The following describes two proteins that form a bound complex.

Sequence of chain A:
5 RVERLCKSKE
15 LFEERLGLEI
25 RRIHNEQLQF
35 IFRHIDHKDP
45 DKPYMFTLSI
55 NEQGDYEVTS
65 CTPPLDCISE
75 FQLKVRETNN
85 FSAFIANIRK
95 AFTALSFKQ

Sequence of chain B:
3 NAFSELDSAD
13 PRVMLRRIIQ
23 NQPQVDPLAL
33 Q

Interface contacts:
Residue L52 in chain A is in contact with residue L17 in chain B (closest heavy-atom distance 4.0 Å).
Residue R26 in chain A interacts with residue Q26 in chain B (closest heavy-atom distance 3.2 Å).
Residue L32 in chain A is in contact with residue I21 in chain B (closest heavy-atom distance 3.6 Å).
Residue I27 in chain A interacts with residue Q26 in chain B (closest heavy-atom distance 3.9 Å).
Residue I27 in chain A contacts residue V27 in chain B (closest heavy-atom distance 3.4 Å).
Residue L32 in chain A contacts residue L17 in chain B (closest heavy-atom distance 3.5 Å).
Residue L32 in chain A is in contact with residue I20 in chain B (closest heavy-atom distance 3.7 Å).
Residue P47 in chain A contacts residue A31 in chain B (closest heavy-atom distance 4.5 Å).
Residue G58 in chain A interacts with residue R14 in chain B (closest heavy-atom distance 3.0 Å).
Residue P47 in chain A is in contact with residue L30 in chain B (closest heavy-atom distance 4.3 Å).
Residue R26 in chain A is in contact with residue P25 in chain B (closest heavy-atom distance 3.7 Å).
Residue I27 in chain A contacts residue P29 in chain B (closest heavy-atom distance 3.7 Å).
Residue Y60 in chain A is in contact with residue R14 in chain B (closest heavy-atom distance 3.5 Å).
Residue P47 in chain A is in contact with residue L32 in chain B (closest heavy-atom distance 3.4 Å).
Residue N83 in chain A contacts residue D12 in chain B (closest heavy-atom distance 2.7 Å).
Residue R25 in chain A contacts residue L30 in chain B (closest heavy-atom distance 4.3 Å).
Residue H28 in chain A contacts residue Q26 in chain B (closest heavy-atom distance 3.2 Å).
Residue E30 in chain A contacts residue I21 in chain B (closest heavy-atom distance 3.7 Å).
Residue H28 in chain A interacts with residue V27 in chain B (closest heavy-atom distance 4.4 Å).
Residue Q33 in chain A contacts residue P29 in chain B (closest heavy-atom distance 3.2 Å).
Residue M49 in chain A contacts residue L30 in chain B (closest heavy-atom distance 3.5 Å).
Residue I54 in chain A is in contact with residue R18 in chain B (closest heavy-atom distance 3.1 Å).
Residue N29 in chain A interacts with residue Q26 in chain B (closest heavy-atom distance 4.5 Å).
Residue F34 in chain A interacts with residue L17 in chain B (closest heavy-atom distance 4.0 Å).
Residue I54 in chain A interacts with residue L17 in chain B (closest heavy-atom distance 3.9 Å).
Residue E23 in chain A contacts residue L30 in chain B (closest heavy-atom distance 4.9 Å).
Residue Q33 in chain A contacts residue D28 in chain B (closest heavy-atom distance 4.7 Å).
Residue N83 in chain A interacts with residue R14 in chain B (closest heavy-atom distance 3.6 Å).
Residue R25 in chain A contacts residue P29 in chain B (closest heavy-atom distance 4.4 Å).
Residue Y60 in chain A contacts residue L17 in chain B (closest heavy-atom distance 3.9 Å).
Residue I27 in chain A contacts residue D28 in chain B (closest heavy-atom distance 4.0 Å).
Residue N83 in chain A contacts residue P13 in chain B (closest heavy-atom distance 3.8 Å).
Residue R26 in chain A contacts residue V27 in chain B (closest heavy-atom distance 2.9 Å).
Residue I54 in chain A is in contact with residue I21 in chain B (closest heavy-atom distance 4.6 Å).
Residue R26 in chain A contacts residue I20 in chain B (closest heavy-atom distance 4.0 Å).
Residue T66 in chain A is in contact with residue L32 in chain B (closest heavy-atom distance 3.6 Å).
Residue Q31 in chain A contacts residue I21 in chain B (closest heavy-atom distance 4.7 Å).
Residue I54 in chain A is in contact with residue R14 in chain B (closest heavy-atom distance 4.0 Å).
Residue R26 in chain A is in contact with residue I21 in chain B (closest heavy-atom distance 2.9 Å).
Residue I35 in chain A interacts with residue L30 in chain B (closest heavy-atom distance 3.8 Å).
Residue M49 in chain A interacts with residue L32 in chain B (closest heavy-atom distance 3.4 Å).
Residue D59 in chain A contacts residue R14 in chain B (closest heavy-atom distance 4.4 Å).
Residue P67 in chain A is in contact with residue L32 in chain B (closest heavy-atom distance 4.3 Å).
Residue H28 in chain A contacts residue P29 in chain B (closest heavy-atom distance 4.5 Å).
Residue F85 in chain A interacts with residue L17 in chain B (closest heavy-atom distance 3.9 Å).
Residue R26 in chain A is in contact with residue Q24 in chain B (closest heavy-atom distance 3.4 Å).
Residue R37 in chain A is in contact with residue L30 in chain B (closest heavy-atom distance 3.2 Å).
Residue E30 in chain A interacts with residue R18 in chain B (closest heavy-atom distance 2.8 Å).
Residue M49 in chain A contacts residue A31 in chain B (closest heavy-atom distance 4.4 Å).
Residue I24 in chain A interacts with residue I20 in chain B (closest heavy-atom distance 4.6 Å).
Residue Y60 in chain A contacts residue P13 in chain B (closest heavy-atom distance 3.3 Å).
Residue R26 in chain A contacts residue Q22 in chain B (closest heavy-atom distance 4.9 Å).
Residue E30 in chain A is in contact with residue Q22 in chain B (closest heavy-atom distance 3.7 Å).
Residue R25 in chain A interacts with residue V27 in chain B (closest heavy-atom distance 3.6 Å).
Residue R25 in chain A contacts residue D28 in chain B (closest heavy-atom distance 2.8 Å).
Residue Q33 in chain A is in contact with residue L30 in chain B (closest heavy-atom distance 2.7 Å).
Residue Y60 in chain A interacts with residue D12 in chain B (closest heavy-atom distance 4.2 Å).
Residue F85 in chain A interacts with residue P13 in chain B (closest heavy-atom distance 3.4 Å).
Residue S53 in chain A is in contact with residue I21 in chain B (closest heavy-atom distance 4.9 Å).